This data describes a binding interaction between two proteins.

Sequence of the second protein:
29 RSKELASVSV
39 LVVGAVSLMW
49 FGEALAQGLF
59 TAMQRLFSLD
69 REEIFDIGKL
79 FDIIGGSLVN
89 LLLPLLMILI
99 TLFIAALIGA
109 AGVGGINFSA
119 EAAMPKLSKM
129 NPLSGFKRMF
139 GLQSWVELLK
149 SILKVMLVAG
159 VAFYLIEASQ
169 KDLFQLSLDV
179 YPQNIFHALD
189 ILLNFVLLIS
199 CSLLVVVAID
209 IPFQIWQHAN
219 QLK

Residue-level contacts at the interface:
Residue R207 in the first protein interacts with residue A34 in the second protein (closest heavy-atom distance 3.0 Å).
Residue M205 in the first protein interacts with residue V156 in the second protein (closest heavy-atom distance 4.2 Å).
Residue L189 in the first protein contacts residue A186 in the second protein (closest heavy-atom distance 3.9 Å).
Residue A209 in the first protein contacts residue K152 in the second protein (closest heavy-atom distance 3.8 Å).
Residue A186 in the first protein interacts with residue S175 in the second protein (closest heavy-atom distance 3.3 Å).
Residue A208 in the first protein is in contact with residue K152 in the second protein (closest heavy-atom distance 3.3 Å).
Residue M205 in the first protein is in contact with residue V153 in the second protein (closest heavy-atom distance 4.3 Å).
Residue S235 in the first protein contacts residue F172 in the second protein (closest heavy-atom distance 4.5 Å).
Residue L189 in the first protein interacts with residue I183 in the second protein (closest heavy-atom distance 4.0 Å).
Residue I193 in the first protein is in contact with residue L171 in the second protein (closest heavy-atom distance 4.0 Å).
Residue L196 in the first protein interacts with residue L190 in the second protein (closest heavy-atom distance 3.6 Å).
Residue L189 in the first protein interacts with residue N182 in the second protein (closest heavy-atom distance 3.6 Å).
Residue L200 in the first protein is in contact with residue V194 in the second protein (closest heavy-atom distance 3.5 Å).
Residue A208 in the first protein contacts residue E32 in the second protein (closest heavy-atom distance 3.3 Å).
Residue R207 in the first protein contacts residue S35 in the second protein (closest heavy-atom distance 3.5 Å).
Residue S201 in the first protein interacts with residue V156 in the second protein (closest heavy-atom distance 3.4 Å).
Residue T239 in the first protein interacts with residue L176 in the second protein (closest heavy-atom distance 4.3 Å).
Residue I193 in the first protein contacts residue L190 in the second protein (closest heavy-atom distance 3.6 Å).
Residue I193 in the first protein interacts with residue F193 in the second protein (closest heavy-atom distance 4.5 Å).
Residue T197 in the first protein is in contact with residue F193 in the second protein (closest heavy-atom distance 3.5 Å).
Residue A194 in the first protein contacts residue L171 in the second protein (closest heavy-atom distance 4.3 Å).
Residue M205 in the first protein interacts with residue K152 in the second protein (closest heavy-atom distance 4.4 Å).
Residue T197 in the first protein is in contact with residue I197 in the second protein (closest heavy-atom distance 3.6 Å).
Residue L229 in the first protein interacts with residue I164 in the second protein (closest heavy-atom distance 4.4 Å).
Residue Y232 in the first protein contacts residue Q168 in the second protein (closest heavy-atom distance 3.1 Å).
Residue L212 in the first protein is in contact with residue V153 in the second protein (closest heavy-atom distance 3.9 Å).
Residue V198 in the first protein is in contact with residue I164 in the second protein (closest heavy-atom distance 4.1 Å).
Residue S190 in the first protein interacts with residue S175 in the second protein (closest heavy-atom distance 2.9 Å).
Residue R207 in the first protein is in contact with residue L39 in the second protein (closest heavy-atom distance 3.6 Å).
Residue H240 in the first protein interacts with residue S175 in the second protein (closest heavy-atom distance 3.7 Å).
Residue I243 in the first protein contacts residue L176 in the second protein (closest heavy-atom distance 4.4 Å).
Residue Y232 in the first protein interacts with residue F172 in the second protein (closest heavy-atom distance 3.4 Å).
Residue K182 in the first protein contacts residue Y179 in the second protein (closest heavy-atom distance 3.6 Å).
Residue I193 in the first protein is in contact with residue I189 in the second protein (closest heavy-atom distance 4.0 Å).
Residue V187 in the first protein is in contact with residue S175 in the second protein (closest heavy-atom distance 3.5 Å).
Residue S201 in the first protein is in contact with residue I197 in the second protein (closest heavy-atom distance 3.3 Å).
Residue I193 in the first protein is in contact with residue A186 in the second protein (closest heavy-atom distance 3.7 Å).
Residue V204 in the first protein interacts with residue L39 in the second protein (closest heavy-atom distance 3.6 Å).
Residue A208 in the first protein contacts residue L201 in the second protein (closest heavy-atom distance 3.7 Å).
Residue L189 in the first protein interacts with residue L174 in the second protein (closest heavy-atom distance 4.1 Å).
Residue A194 in the first protein is in contact with residue I164 in the second protein (closest heavy-atom distance 3.5 Å).
Residue A208 in the first protein is in contact with residue S35 in the second protein (closest heavy-atom distance 4.4 Å).
Residue T197 in the first protein is in contact with residue L190 in the second protein (closest heavy-atom distance 4.5 Å).
Residue V204 in the first protein contacts residue S198 in the second protein (closest heavy-atom distance 4.2 Å).
Residue S190 in the first protein interacts with residue L171 in the second protein (closest heavy-atom distance 3.1 Å).
Residue S190 in the first protein interacts with residue F172 in the second protein (closest heavy-atom distance 4.1 Å).
Residue L200 in the first protein interacts with residue L190 in the second protein (closest heavy-atom distance 4.0 Å).
Residue S190 in the first protein contacts residue L174 in the second protein (closest heavy-atom distance 4.6 Å).
Residue T197 in the first protein is in contact with residue A160 in the second protein (closest heavy-atom distance 4.3 Å).
Residue V204 in the first protein contacts residue L201 in the second protein (closest heavy-atom distance 4.0 Å).
Residue V225 in the first protein is in contact with residue I164 in the second protein (closest heavy-atom distance 3.9 Å).
Residue V204 in the first protein interacts with residue V156 in the second protein (closest heavy-atom distance 4.5 Å).
Residue S201 in the first protein interacts with residue A160 in the second protein (closest heavy-atom distance 3.1 Å).
Residue H240 in the first protein interacts with residue L176 in the second protein (closest heavy-atom distance 3.5 Å).
Residue G236 in the first protein interacts with residue F172 in the second protein (closest heavy-atom distance 4.2 Å).
Residue L185 in the first protein is in contact with residue I183 in the second protein (closest heavy-atom distance 3.6 Å).
Residue V225 in the first protein contacts residue F161 in the second protein (closest heavy-atom distance 3.5 Å).
Residue I193 in the first protein contacts residue L174 in the second protein (closest heavy-atom distance 4.1 Å).
Residue F221 in the first protein interacts with residue F161 in the second protein (closest heavy-atom distance 3.9 Å).
Residue R207 in the first protein interacts with residue V38 in the second protein (closest heavy-atom distance 3.4 Å).

Sequence of the first protein:
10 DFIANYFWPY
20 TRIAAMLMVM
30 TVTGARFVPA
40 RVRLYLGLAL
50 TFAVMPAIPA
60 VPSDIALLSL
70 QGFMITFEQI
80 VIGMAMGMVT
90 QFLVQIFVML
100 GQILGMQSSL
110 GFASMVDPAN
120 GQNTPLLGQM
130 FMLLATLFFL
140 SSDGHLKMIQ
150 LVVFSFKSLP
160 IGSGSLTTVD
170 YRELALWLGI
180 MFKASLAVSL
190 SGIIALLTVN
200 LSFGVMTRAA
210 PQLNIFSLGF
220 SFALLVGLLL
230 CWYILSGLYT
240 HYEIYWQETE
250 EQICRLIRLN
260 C